Sequence of chain A:
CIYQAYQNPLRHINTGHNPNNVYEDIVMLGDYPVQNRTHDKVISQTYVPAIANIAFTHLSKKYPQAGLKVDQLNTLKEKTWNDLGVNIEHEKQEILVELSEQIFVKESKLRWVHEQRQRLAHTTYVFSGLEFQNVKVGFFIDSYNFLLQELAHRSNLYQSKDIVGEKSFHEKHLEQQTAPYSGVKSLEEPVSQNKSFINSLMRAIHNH

This data describes a binding interaction between two proteins.

Sequence of chain B:
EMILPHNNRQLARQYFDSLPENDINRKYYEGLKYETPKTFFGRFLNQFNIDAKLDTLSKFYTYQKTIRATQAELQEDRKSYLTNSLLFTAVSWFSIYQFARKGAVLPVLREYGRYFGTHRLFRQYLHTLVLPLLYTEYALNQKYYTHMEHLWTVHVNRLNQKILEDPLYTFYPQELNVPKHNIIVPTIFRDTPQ

Interface contacts:
Residue L210 in chain A contacts residue Y140 in chain B (closest heavy-atom distance 3.8 Å).
Residue M225 in chain A interacts with residue Y153 in chain B (closest heavy-atom distance 4.1 Å).
Residue G206 in chain A is in contact with residue G131 in chain B (closest heavy-atom distance 3.7 Å).
Residue N222 in chain A interacts with residue Y140 in chain B (closest heavy-atom distance 3.7 Å).
Residue H229 in chain A interacts with residue Y125 in chain B (closest heavy-atom distance 4.2 Å).
Residue M225 in chain A contacts residue L149 in chain B (closest heavy-atom distance 4.6 Å).
Residue I228 in chain A contacts residue R129 in chain B (closest heavy-atom distance 4.3 Å).
Residue I221 in chain A is in contact with residue T146 in chain B (closest heavy-atom distance 3.8 Å).
Residue A202 in chain A is in contact with residue K130 in chain B (closest heavy-atom distance 4.6 Å).
Residue P203 in chain A interacts with residue K130 in chain B (closest heavy-atom distance 4.3 Å).
Residue S205 in chain A interacts with residue A128 in chain B (closest heavy-atom distance 4.7 Å).
Residue G206 in chain A contacts residue A128 in chain B (closest heavy-atom distance 3.8 Å).
Residue I221 in chain A is in contact with residue F150 in chain B (closest heavy-atom distance 3.5 Å).
Residue V207 in chain A is in contact with residue H147 in chain B (closest heavy-atom distance 4.3 Å).
Residue H231 in chain A is in contact with residue Y125 in chain B (closest heavy-atom distance 2.7 Å).
Residue N222 in chain A is in contact with residue H147 in chain B (closest heavy-atom distance 3.9 Å).
Residue H231 in chain A is in contact with residue R129 in chain B (closest heavy-atom distance 3.5 Å).
Residue V207 in chain A is in contact with residue V133 in chain B (closest heavy-atom distance 3.8 Å).
Residue H229 in chain A is in contact with residue L149 in chain B (closest heavy-atom distance 3.5 Å).
Residue S205 in chain A contacts residue G131 in chain B (closest heavy-atom distance 3.2 Å).
Residue N222 in chain A is in contact with residue G145 in chain B (closest heavy-atom distance 3.3 Å).
Residue I228 in chain A contacts residue Y125 in chain B (closest heavy-atom distance 3.2 Å).
Residue L210 in chain A is in contact with residue L149 in chain B (closest heavy-atom distance 3.9 Å).
Residue Y204 in chain A is in contact with residue R129 in chain B (closest heavy-atom distance 3.7 Å).
Residue S209 in chain A is in contact with residue Y140 in chain B (closest heavy-atom distance 2.4 Å).
Residue Y204 in chain A contacts residue K130 in chain B (closest heavy-atom distance 3.9 Å).
Residue V207 in chain A is in contact with residue A128 in chain B (closest heavy-atom distance 3.3 Å).
Residue S219 in chain A is in contact with residue G145 in chain B (closest heavy-atom distance 4.9 Å).
Residue N217 in chain A is in contact with residue Y140 in chain B (closest heavy-atom distance 2.5 Å).
Residue G206 in chain A interacts with residue R129 in chain B (closest heavy-atom distance 3.4 Å).
Residue M225 in chain A contacts residue F150 in chain B (closest heavy-atom distance 3.8 Å).
Residue S209 in chain A is in contact with residue E139 in chain B (closest heavy-atom distance 3.4 Å).
Residue L210 in chain A is in contact with residue H147 in chain B (closest heavy-atom distance 3.6 Å).
Residue G206 in chain A contacts residue K130 in chain B (closest heavy-atom distance 4.8 Å).
Residue S219 in chain A contacts residue F144 in chain B (closest heavy-atom distance 4.4 Å).
Residue H229 in chain A is in contact with residue Y153 in chain B (closest heavy-atom distance 3.4 Å).
Residue H229 in chain A is in contact with residue I124 in chain B (closest heavy-atom distance 4.9 Å).
Residue S205 in chain A is in contact with residue R129 in chain B (closest heavy-atom distance 3.4 Å).
Residue S209 in chain A contacts residue H147 in chain B (closest heavy-atom distance 3.6 Å).
Residue S205 in chain A is in contact with residue K130 in chain B (closest heavy-atom distance 3.1 Å).
Residue Q216 in chain A interacts with residue Y140 in chain B (closest heavy-atom distance 3.6 Å).
Residue Q216 in chain A contacts residue G145 in chain B (closest heavy-atom distance 4.1 Å).
Residue V207 in chain A interacts with residue G131 in chain B (closest heavy-atom distance 4.3 Å).
Residue N230 in chain A contacts residue R129 in chain B (closest heavy-atom distance 4.6 Å).
Residue V207 in chain A interacts with residue L149 in chain B (closest heavy-atom distance 3.6 Å).
Residue N222 in chain A interacts with residue T146 in chain B (closest heavy-atom distance 3.9 Å).
Residue E212 in chain A contacts residue Y140 in chain B (closest heavy-atom distance 4.5 Å).
Residue H229 in chain A interacts with residue R129 in chain B (closest heavy-atom distance 2.8 Å).
Residue H229 in chain A is in contact with residue A128 in chain B (closest heavy-atom distance 3.5 Å).